Sequence of chain B:
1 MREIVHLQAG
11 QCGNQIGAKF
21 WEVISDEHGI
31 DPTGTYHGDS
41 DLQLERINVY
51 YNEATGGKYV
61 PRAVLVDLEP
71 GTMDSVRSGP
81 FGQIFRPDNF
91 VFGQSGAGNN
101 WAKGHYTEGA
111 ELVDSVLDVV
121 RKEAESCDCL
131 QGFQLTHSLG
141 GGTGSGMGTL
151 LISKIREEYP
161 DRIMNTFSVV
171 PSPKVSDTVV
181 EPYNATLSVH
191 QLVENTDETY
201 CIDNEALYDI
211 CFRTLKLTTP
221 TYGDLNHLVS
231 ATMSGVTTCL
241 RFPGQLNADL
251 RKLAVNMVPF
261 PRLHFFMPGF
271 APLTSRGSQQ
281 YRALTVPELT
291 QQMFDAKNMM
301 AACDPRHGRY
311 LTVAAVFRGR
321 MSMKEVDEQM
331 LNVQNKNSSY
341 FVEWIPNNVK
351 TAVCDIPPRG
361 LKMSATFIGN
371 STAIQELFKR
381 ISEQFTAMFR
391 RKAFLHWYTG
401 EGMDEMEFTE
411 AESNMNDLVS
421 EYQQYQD

Contacts between the two chains:
Residue E410 in chain B contacts residue M1418 in chain A (closest heavy-atom distance 4.7 Å).
Residue T409 in chain B interacts with residue M1418 in chain A (closest heavy-atom distance 4.0 Å).

These two protein chains interact to form a complex.

Sequence of chain A:
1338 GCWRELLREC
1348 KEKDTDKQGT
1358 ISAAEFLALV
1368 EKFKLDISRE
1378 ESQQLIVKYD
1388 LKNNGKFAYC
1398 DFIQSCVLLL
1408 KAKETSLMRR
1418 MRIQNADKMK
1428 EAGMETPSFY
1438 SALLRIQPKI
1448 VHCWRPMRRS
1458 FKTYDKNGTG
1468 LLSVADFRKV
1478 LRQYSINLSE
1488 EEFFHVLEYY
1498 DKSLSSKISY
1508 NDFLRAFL